Sequence of chain A:
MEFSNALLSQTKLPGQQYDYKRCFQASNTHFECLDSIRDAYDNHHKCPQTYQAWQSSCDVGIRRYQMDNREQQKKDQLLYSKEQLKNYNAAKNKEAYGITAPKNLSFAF

The following describes two proteins that form a bound complex.

Sequence of chain B:
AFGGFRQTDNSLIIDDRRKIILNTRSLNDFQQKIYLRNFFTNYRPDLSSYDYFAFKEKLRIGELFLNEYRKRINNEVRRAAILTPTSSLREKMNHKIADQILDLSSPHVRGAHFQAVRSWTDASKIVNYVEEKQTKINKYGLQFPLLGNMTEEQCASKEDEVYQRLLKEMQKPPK

Interface contacts:
Residue S50 in chain B contacts residue S141 in chain A (closest heavy-atom distance 3.5 Å).
Residue S49 in chain B is in contact with residue S141 in chain A (closest heavy-atom distance 3.9 Å).
Residue S49 in chain B is in contact with residue F144 in chain A (closest heavy-atom distance 4.0 Å).
Residue S50 in chain B interacts with residue L140 in chain A (closest heavy-atom distance 3.7 Å).
Residue S49 in chain B is in contact with residue F142 in chain A (closest heavy-atom distance 3.7 Å).
Residue Y51 in chain B interacts with residue S141 in chain A (closest heavy-atom distance 3.3 Å).
Residue F54 in chain B contacts residue L140 in chain A (closest heavy-atom distance 3.7 Å).
Residue Y51 in chain B is in contact with residue L140 in chain A (closest heavy-atom distance 3.8 Å).
Residue S50 in chain B contacts residue F144 in chain A (closest heavy-atom distance 3.8 Å).